The following describes two proteins that form a bound complex.

Sequence of protein 2:
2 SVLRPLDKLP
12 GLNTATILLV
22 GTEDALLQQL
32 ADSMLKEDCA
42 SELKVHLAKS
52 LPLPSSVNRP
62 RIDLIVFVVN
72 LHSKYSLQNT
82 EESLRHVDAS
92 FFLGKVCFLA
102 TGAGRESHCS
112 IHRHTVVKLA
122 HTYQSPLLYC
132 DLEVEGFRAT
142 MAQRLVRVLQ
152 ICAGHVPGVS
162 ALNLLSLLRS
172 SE

Sequence of protein 1:
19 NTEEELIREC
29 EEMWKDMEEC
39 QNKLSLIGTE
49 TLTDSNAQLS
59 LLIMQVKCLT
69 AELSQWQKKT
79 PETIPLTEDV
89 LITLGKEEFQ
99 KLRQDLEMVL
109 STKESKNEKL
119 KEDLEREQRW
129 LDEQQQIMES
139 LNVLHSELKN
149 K

Interface contacts:
Residue A90 in protein 2 is in contact with residue E48 in protein 1 (closest heavy-atom distance 2.9 Å).
Residue K9 in protein 2 is in contact with residue Q39 in protein 1 (closest heavy-atom distance 4.8 Å).
Residue P11 in protein 2 contacts residue W32 in protein 1 (closest heavy-atom distance 3.3 Å).
Residue R170 in protein 2 contacts residue Q63 in protein 1 (closest heavy-atom distance 4.2 Å).
Residue T123 in protein 2 contacts residue L59 in protein 1 (closest heavy-atom distance 4.4 Å).
Residue A90 in protein 2 interacts with residue T49 in protein 1 (closest heavy-atom distance 4.8 Å).
Residue Q125 in protein 2 is in contact with residue Q63 in protein 1 (closest heavy-atom distance 4.2 Å).
Residue F93 in protein 2 contacts residue L59 in protein 1 (closest heavy-atom distance 3.9 Å).
Residue L163 in protein 2 is in contact with residue C66 in protein 1 (closest heavy-atom distance 3.8 Å).
Residue V3 in protein 2 interacts with residue T47 in protein 1 (closest heavy-atom distance 4.1 Å).
Residue L10 in protein 2 is in contact with residue E36 in protein 1 (closest heavy-atom distance 3.7 Å).
Residue L94 in protein 2 contacts residue L59 in protein 1 (closest heavy-atom distance 4.5 Å).
Residue T123 in protein 2 is in contact with residue Q56 in protein 1 (closest heavy-atom distance 4.0 Å).
Residue V88 in protein 2 contacts residue L50 in protein 1 (closest heavy-atom distance 4.7 Å).
Residue R5 in protein 2 interacts with residue T47 in protein 1 (closest heavy-atom distance 3.4 Å).
Residue L7 in protein 2 interacts with residue Q39 in protein 1 (closest heavy-atom distance 4.0 Å).
Residue D8 in protein 2 contacts residue Q39 in protein 1 (closest heavy-atom distance 2.8 Å).
Residue Y124 in protein 2 contacts residue D52 in protein 1 (closest heavy-atom distance 4.3 Å).
Residue L94 in protein 2 interacts with residue C66 in protein 1 (closest heavy-atom distance 3.6 Å).
Residue D89 in protein 2 is in contact with residue T47 in protein 1 (closest heavy-atom distance 4.5 Å).
Residue A90 in protein 2 is in contact with residue L59 in protein 1 (closest heavy-atom distance 3.9 Å).
Residue N164 in protein 2 is in contact with residue E70 in protein 1 (closest heavy-atom distance 3.9 Å).
Residue D89 in protein 2 contacts residue T49 in protein 1 (closest heavy-atom distance 4.6 Å).
Residue R5 in protein 2 interacts with residue I45 in protein 1 (closest heavy-atom distance 3.1 Å).
Residue L10 in protein 2 contacts residue Q39 in protein 1 (closest heavy-atom distance 4.2 Å).
Residue V88 in protein 2 is in contact with residue E48 in protein 1 (closest heavy-atom distance 4.5 Å).
Residue R86 in protein 2 contacts residue T49 in protein 1 (closest heavy-atom distance 4.0 Å).
Residue L163 in protein 2 contacts residue E70 in protein 1 (closest heavy-atom distance 3.2 Å).
Residue V3 in protein 2 interacts with residue T49 in protein 1 (closest heavy-atom distance 4.3 Å).
Residue Y124 in protein 2 is in contact with residue L59 in protein 1 (closest heavy-atom distance 3.3 Å).
Residue T123 in protein 2 interacts with residue D52 in protein 1 (closest heavy-atom distance 4.4 Å).
Residue S91 in protein 2 contacts residue M62 in protein 1 (closest heavy-atom distance 3.6 Å).
Residue S161 in protein 2 interacts with residue E70 in protein 1 (closest heavy-atom distance 4.0 Å).
Residue R5 in protein 2 contacts residue G46 in protein 1 (closest heavy-atom distance 4.8 Å).
Residue L10 in protein 2 is in contact with residue M35 in protein 1 (closest heavy-atom distance 4.0 Å).
Residue L163 in protein 2 interacts with residue L67 in protein 1 (closest heavy-atom distance 3.7 Å).
Residue H122 in protein 2 interacts with residue Q56 in protein 1 (closest heavy-atom distance 3.6 Å).
Residue F93 in protein 2 is in contact with residue L50 in protein 1 (closest heavy-atom distance 4.8 Å).
Residue L13 in protein 2 is in contact with residue W32 in protein 1 (closest heavy-atom distance 4.3 Å).
Residue P11 in protein 2 interacts with residue M35 in protein 1 (closest heavy-atom distance 4.0 Å).
Residue H87 in protein 2 is in contact with residue T49 in protein 1 (closest heavy-atom distance 5.0 Å).
Residue L94 in protein 2 is in contact with residue M62 in protein 1 (closest heavy-atom distance 4.7 Å).
Residue L10 in protein 2 contacts residue W32 in protein 1 (closest heavy-atom distance 3.6 Å).
Residue Y124 in protein 2 interacts with residue L50 in protein 1 (closest heavy-atom distance 5.0 Å).
Residue Q125 in protein 2 is in contact with residue Q56 in protein 1 (closest heavy-atom distance 3.4 Å).
Residue T123 in protein 2 contacts residue A55 in protein 1 (closest heavy-atom distance 4.2 Å).
Residue V88 in protein 2 contacts residue T49 in protein 1 (closest heavy-atom distance 4.1 Å).
Residue A90 in protein 2 interacts with residue L50 in protein 1 (closest heavy-atom distance 3.7 Å).
Residue R86 in protein 2 contacts residue L50 in protein 1 (closest heavy-atom distance 4.2 Å).
Residue Q125 in protein 2 is in contact with residue L59 in protein 1 (closest heavy-atom distance 4.2 Å).
Residue R5 in protein 2 interacts with residue L42 in protein 1 (closest heavy-atom distance 4.7 Å).
Residue L94 in protein 2 is in contact with residue Q63 in protein 1 (closest heavy-atom distance 3.7 Å).
Residue Y124 in protein 2 is in contact with residue A55 in protein 1 (closest heavy-atom distance 4.5 Å).
Residue Y124 in protein 2 contacts residue T51 in protein 1 (closest heavy-atom distance 4.3 Å).
Residue L166 in protein 2 interacts with residue Q63 in protein 1 (closest heavy-atom distance 3.4 Å).
Residue D89 in protein 2 interacts with residue E48 in protein 1 (closest heavy-atom distance 3.2 Å).
Residue A90 in protein 2 is in contact with residue M62 in protein 1 (closest heavy-atom distance 3.5 Å).
Residue L7 in protein 2 is in contact with residue L42 in protein 1 (closest heavy-atom distance 4.5 Å).